Sequence of the second protein:
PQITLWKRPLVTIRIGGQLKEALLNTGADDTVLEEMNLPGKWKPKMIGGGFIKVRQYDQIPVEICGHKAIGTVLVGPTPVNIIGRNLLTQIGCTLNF

Interface contacts:
Residue I47 in the second protein is in contact with residue V4 in the first protein (closest heavy-atom distance 4.0 Å).
Residue V82 in the second protein interacts with residue A6 in the first protein (closest heavy-atom distance 4.6 Å).
Residue I84 in the second protein contacts residue V4 in the first protein (closest heavy-atom distance 3.6 Å).
Residue G48 in the second protein is in contact with residue A2 in the first protein (closest heavy-atom distance 3.2 Å).
Residue I84 in the second protein interacts with residue A6 in the first protein (closest heavy-atom distance 3.6 Å).
Residue G49 in the second protein is in contact with residue R3 in the first protein (closest heavy-atom distance 4.8 Å).
Residue D29 in the second protein is in contact with residue A2 in the first protein (closest heavy-atom distance 3.5 Å).
Residue D29 in the second protein contacts residue K1 in the first protein (closest heavy-atom distance 4.8 Å).
Residue G27 in the second protein interacts with residue V4 in the first protein (closest heavy-atom distance 3.9 Å).
Residue K45 in the second protein is in contact with residue A2 in the first protein (closest heavy-atom distance 4.8 Å).
Residue G27 in the second protein contacts residue L5 in the first protein (closest heavy-atom distance 3.0 Å).
Residue D30 in the second protein is in contact with residue V4 in the first protein (closest heavy-atom distance 4.3 Å).
Residue D30 in the second protein is in contact with residue R3 in the first protein (closest heavy-atom distance 4.7 Å).
Residue G48 in the second protein contacts residue L5 in the first protein (closest heavy-atom distance 4.8 Å).
Residue N25 in the second protein is in contact with residue V4 in the first protein (closest heavy-atom distance 4.7 Å).
Residue R8 in the second protein contacts residue A8 in the first protein (closest heavy-atom distance 3.2 Å).
Residue G48 in the second protein interacts with residue V4 in the first protein (closest heavy-atom distance 3.0 Å).
Residue N25 in the second protein is in contact with residue A6 in the first protein (closest heavy-atom distance 3.7 Å).
Residue G27 in the second protein interacts with residue R3 in the first protein (closest heavy-atom distance 3.6 Å).
Residue A28 in the second protein interacts with residue V4 in the first protein (closest heavy-atom distance 3.7 Å).
Residue D30 in the second protein is in contact with residue A2 in the first protein (closest heavy-atom distance 3.0 Å).
Residue N25 in the second protein contacts residue L5 in the first protein (closest heavy-atom distance 4.1 Å).
Residue D29 in the second protein is in contact with residue V4 in the first protein (closest heavy-atom distance 4.8 Å).
Residue L23 in the second protein is in contact with residue A6 in the first protein (closest heavy-atom distance 4.7 Å).
Residue G49 in the second protein contacts residue V4 in the first protein (closest heavy-atom distance 3.6 Å).
Residue F53 in the second protein contacts residue R3 in the first protein (closest heavy-atom distance 4.0 Å).
Residue I47 in the second protein is in contact with residue A2 in the first protein (closest heavy-atom distance 4.0 Å).
Residue D29 in the second protein contacts residue R3 in the first protein (closest heavy-atom distance 2.9 Å).
Residue V32 in the second protein interacts with residue V4 in the first protein (closest heavy-atom distance 3.9 Å).
Residue A28 in the second protein contacts residue R3 in the first protein (closest heavy-atom distance 3.4 Å).
Residue G49 in the second protein interacts with residue L5 in the first protein (closest heavy-atom distance 4.1 Å).
Residue G48 in the second protein interacts with residue R3 in the first protein (closest heavy-atom distance 3.3 Å).
Residue A28 in the second protein interacts with residue L5 in the first protein (closest heavy-atom distance 4.3 Å).
Residue F53 in the second protein contacts residue K1 in the first protein (closest heavy-atom distance 4.4 Å).

The following describes two proteins that form a bound complex.

Sequence of the first protein:
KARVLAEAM